Sequence of chain B:
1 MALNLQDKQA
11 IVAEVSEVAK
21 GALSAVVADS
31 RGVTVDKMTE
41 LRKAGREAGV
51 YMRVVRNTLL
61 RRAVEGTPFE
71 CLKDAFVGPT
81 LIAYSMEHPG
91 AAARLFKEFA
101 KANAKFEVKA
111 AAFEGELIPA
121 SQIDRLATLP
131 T

Interface contacts:
Residue T118 in chain A is in contact with residue R42 in chain B (closest heavy-atom distance 4.7 Å).
Residue K4 in chain A interacts with residue V35 in chain B (closest heavy-atom distance 4.0 Å).
Residue G119 in chain A interacts with residue R42 in chain B (closest heavy-atom distance 3.1 Å).
Residue D121 in chain A is in contact with residue R42 in chain B (closest heavy-atom distance 4.8 Å).
Residue A120 in chain A contacts residue R42 in chain B (closest heavy-atom distance 3.7 Å).
Residue A120 in chain A contacts residue G45 in chain B (closest heavy-atom distance 3.1 Å).
Residue G119 in chain A is in contact with residue K43 in chain B (closest heavy-atom distance 4.6 Å).
Residue D121 in chain A contacts residue R46 in chain B (closest heavy-atom distance 4.4 Å).
Residue A120 in chain A is in contact with residue R46 in chain B (closest heavy-atom distance 3.0 Å).
Residue G119 in chain A interacts with residue R46 in chain B (closest heavy-atom distance 4.8 Å).

Sequence of chain A:
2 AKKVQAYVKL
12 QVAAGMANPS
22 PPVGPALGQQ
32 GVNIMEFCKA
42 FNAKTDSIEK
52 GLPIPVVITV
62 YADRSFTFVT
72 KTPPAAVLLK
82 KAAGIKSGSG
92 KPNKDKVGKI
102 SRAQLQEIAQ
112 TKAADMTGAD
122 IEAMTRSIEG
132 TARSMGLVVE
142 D

These two protein chains interact to form a complex.